Sequence of the first protein:
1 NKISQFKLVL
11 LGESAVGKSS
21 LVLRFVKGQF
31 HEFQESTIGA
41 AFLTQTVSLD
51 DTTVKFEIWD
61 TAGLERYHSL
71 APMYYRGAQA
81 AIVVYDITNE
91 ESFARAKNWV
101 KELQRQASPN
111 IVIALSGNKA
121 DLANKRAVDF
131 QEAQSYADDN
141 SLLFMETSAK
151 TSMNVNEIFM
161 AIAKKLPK

Interface contacts:
Residue R195 in the second protein is in contact with residue Y74 in the first protein (closest heavy-atom distance 4.6 Å).
Residue E202 in the second protein contacts residue A40 in the first protein (closest heavy-atom distance 4.2 Å).
Residue R195 in the second protein interacts with residue M73 in the first protein (closest heavy-atom distance 3.3 Å).
Residue R199 in the second protein contacts residue A40 in the first protein (closest heavy-atom distance 4.9 Å).
Residue E200 in the second protein is in contact with residue Y74 in the first protein (closest heavy-atom distance 4.8 Å).
Residue E202 in the second protein contacts residue L70 in the first protein (closest heavy-atom distance 4.2 Å).
Residue D194 in the second protein contacts residue M73 in the first protein (closest heavy-atom distance 4.5 Å).
Residue E202 in the second protein contacts residue I38 in the first protein (closest heavy-atom distance 3.9 Å).
Residue R199 in the second protein interacts with residue W59 in the first protein (closest heavy-atom distance 3.6 Å).
Residue L196 in the second protein contacts residue W59 in the first protein (closest heavy-atom distance 4.2 Å).
Residue E202 in the second protein contacts residue Y74 in the first protein (closest heavy-atom distance 3.9 Å).
Residue F198 in the second protein interacts with residue L70 in the first protein (closest heavy-atom distance 4.4 Å).
Residue R195 in the second protein is in contact with residue R76 in the first protein (closest heavy-atom distance 5.0 Å).
Residue F198 in the second protein contacts residue Y74 in the first protein (closest heavy-atom distance 3.5 Å).
Residue F198 in the second protein contacts residue M73 in the first protein (closest heavy-atom distance 2.3 Å).
Residue E206 in the second protein is in contact with residue I38 in the first protein (closest heavy-atom distance 4.2 Å).
Residue R199 in the second protein interacts with residue M73 in the first protein (closest heavy-atom distance 4.8 Å).
Residue R199 in the second protein interacts with residue Y74 in the first protein (closest heavy-atom distance 2.5 Å).
Residue E202 in the second protein is in contact with residue G39 in the first protein (closest heavy-atom distance 3.4 Å).

These two protein chains interact to form a complex.

Sequence of the second protein:
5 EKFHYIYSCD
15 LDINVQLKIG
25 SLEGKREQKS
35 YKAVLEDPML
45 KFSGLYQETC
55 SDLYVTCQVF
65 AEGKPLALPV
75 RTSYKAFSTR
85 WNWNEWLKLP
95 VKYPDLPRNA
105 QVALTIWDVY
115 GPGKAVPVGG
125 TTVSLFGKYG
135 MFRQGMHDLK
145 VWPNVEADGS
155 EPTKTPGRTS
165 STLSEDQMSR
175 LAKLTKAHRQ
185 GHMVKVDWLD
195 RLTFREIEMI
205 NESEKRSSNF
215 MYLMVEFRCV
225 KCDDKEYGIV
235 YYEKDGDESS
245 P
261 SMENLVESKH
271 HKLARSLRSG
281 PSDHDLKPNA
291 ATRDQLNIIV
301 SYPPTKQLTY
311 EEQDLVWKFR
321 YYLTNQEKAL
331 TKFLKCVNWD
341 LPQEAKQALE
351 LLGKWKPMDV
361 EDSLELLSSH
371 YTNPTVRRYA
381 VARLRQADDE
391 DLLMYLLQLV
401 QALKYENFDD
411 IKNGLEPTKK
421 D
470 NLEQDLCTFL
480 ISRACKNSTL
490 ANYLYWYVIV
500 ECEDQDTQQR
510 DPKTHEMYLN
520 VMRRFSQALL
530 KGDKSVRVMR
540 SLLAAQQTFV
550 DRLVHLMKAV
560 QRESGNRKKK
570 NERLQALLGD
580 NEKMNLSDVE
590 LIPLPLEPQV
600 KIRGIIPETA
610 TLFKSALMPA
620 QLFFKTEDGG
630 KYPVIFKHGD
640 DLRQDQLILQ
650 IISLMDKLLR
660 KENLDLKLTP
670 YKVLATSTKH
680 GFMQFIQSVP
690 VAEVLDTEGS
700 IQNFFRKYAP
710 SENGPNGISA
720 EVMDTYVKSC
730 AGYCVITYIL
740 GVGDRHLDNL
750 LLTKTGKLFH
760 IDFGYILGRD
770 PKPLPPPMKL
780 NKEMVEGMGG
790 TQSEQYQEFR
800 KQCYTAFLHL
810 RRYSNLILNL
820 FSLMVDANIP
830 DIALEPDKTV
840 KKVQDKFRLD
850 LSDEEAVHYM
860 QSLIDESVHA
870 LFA